Sequence of protein 1:
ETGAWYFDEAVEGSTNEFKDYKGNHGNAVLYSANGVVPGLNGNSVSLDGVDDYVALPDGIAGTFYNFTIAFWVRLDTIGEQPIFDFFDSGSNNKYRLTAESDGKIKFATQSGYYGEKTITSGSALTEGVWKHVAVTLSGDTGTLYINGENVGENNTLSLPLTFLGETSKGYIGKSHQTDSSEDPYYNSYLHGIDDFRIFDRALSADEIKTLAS

Sequence of protein 2:
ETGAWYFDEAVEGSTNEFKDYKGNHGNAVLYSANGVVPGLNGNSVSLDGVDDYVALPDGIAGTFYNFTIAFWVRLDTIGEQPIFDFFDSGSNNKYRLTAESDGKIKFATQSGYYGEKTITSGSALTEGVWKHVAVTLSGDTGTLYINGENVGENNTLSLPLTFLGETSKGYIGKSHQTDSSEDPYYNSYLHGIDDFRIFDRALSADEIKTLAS

These two protein chains interact to form a complex.

Contacts between the two chains:
Residue E84 in protein 2 is in contact with residue S195 in protein 1 (closest heavy-atom distance 2.7 Å).
Residue H183 in protein 2 contacts residue D89 in protein 1 (closest heavy-atom distance 2.7 Å).
Residue L79 in protein 2 contacts residue G134 in protein 1 (closest heavy-atom distance 2.9 Å).
Residue H198 in protein 2 contacts residue T81 in protein 1 (closest heavy-atom distance 2.4 Å).
Residue D89 in protein 2 is in contact with residue H183 in protein 1 (closest heavy-atom distance 2.7 Å).
Residue H198 in protein 2 contacts residue Q85 in protein 1 (closest heavy-atom distance 2.8 Å).
Residue Y120 in protein 2 contacts residue S187 in protein 1 (closest heavy-atom distance 2.7 Å).
Residue I87 in protein 2 is in contact with residue G180 in protein 1 (closest heavy-atom distance 2.7 Å).
Residue L131 in protein 2 interacts with residue G108 in protein 1 (closest heavy-atom distance 2.9 Å).
Residue T72 in protein 2 contacts residue F207 in protein 1 (closest heavy-atom distance 2.9 Å).
Residue G199 in protein 2 contacts residue L51 in protein 1 (closest heavy-atom distance 2.9 Å).
Residue E189 in protein 2 contacts residue Y120 in protein 1 (closest heavy-atom distance 2.6 Å).
Residue S93 in protein 2 is in contact with residue T174 in protein 1 (closest heavy-atom distance 2.9 Å).
Residue S175 in protein 2 contacts residue D62 in protein 1 (closest heavy-atom distance 2.9 Å).
Residue H198 in protein 2 contacts residue D80 in protein 1 (closest heavy-atom distance 2.8 Å).
Residue Y178 in protein 2 contacts residue D89 in protein 1 (closest heavy-atom distance 2.9 Å).
Residue S175 in protein 2 interacts with residue G63 in protein 1 (closest heavy-atom distance 2.8 Å).
Residue G145 in protein 2 is in contact with residue N70 in protein 1 (closest heavy-atom distance 2.9 Å).
Residue L51 in protein 2 is in contact with residue G199 in protein 1 (closest heavy-atom distance 2.9 Å).
Residue G63 in protein 2 interacts with residue S175 in protein 1 (closest heavy-atom distance 2.8 Å).
Residue F75 in protein 2 interacts with residue V139 in protein 1 (closest heavy-atom distance 2.8 Å).
Residue A74 in protein 2 is in contact with residue R205 in protein 1 (closest heavy-atom distance 2.8 Å).
Residue D62 in protein 2 is in contact with residue S175 in protein 1 (closest heavy-atom distance 2.9 Å).
Residue G134 in protein 2 contacts residue L79 in protein 1 (closest heavy-atom distance 2.9 Å).
Residue Q85 in protein 2 contacts residue H198 in protein 1 (closest heavy-atom distance 2.8 Å).
Residue D80 in protein 2 contacts residue H198 in protein 1 (closest heavy-atom distance 2.8 Å).
Residue F71 in protein 2 contacts residue L143 in protein 1 (closest heavy-atom distance 2.9 Å).
Residue D208 in protein 2 is in contact with residue T5 in protein 1 (closest heavy-atom distance 2.7 Å).
Residue T174 in protein 2 interacts with residue S93 in protein 1 (closest heavy-atom distance 2.9 Å).
Residue N70 in protein 2 is in contact with residue G145 in protein 1 (closest heavy-atom distance 2.9 Å).
Residue V139 in protein 2 is in contact with residue F75 in protein 1 (closest heavy-atom distance 2.8 Å).
Residue K137 in protein 2 contacts residue V77 in protein 1 (closest heavy-atom distance 2.8 Å).
Residue R101 in protein 2 interacts with residue D190 in protein 1 (closest heavy-atom distance 2.9 Å).
Residue T81 in protein 2 is in contact with residue H198 in protein 1 (closest heavy-atom distance 2.4 Å).
Residue I179 in protein 2 interacts with residue V58 in protein 1 (closest heavy-atom distance 2.9 Å).
Residue V58 in protein 2 is in contact with residue I179 in protein 1 (closest heavy-atom distance 2.9 Å).
Residue S195 in protein 2 contacts residue E84 in protein 1 (closest heavy-atom distance 2.7 Å).
Residue D202 in protein 2 interacts with residue N47 in protein 1 (closest heavy-atom distance 2.9 Å).
Residue F207 in protein 2 is in contact with residue T72 in protein 1 (closest heavy-atom distance 2.9 Å).
Residue D190 in protein 2 contacts residue R101 in protein 1 (closest heavy-atom distance 2.9 Å).
Residue D89 in protein 2 interacts with residue Y178 in protein 1 (closest heavy-atom distance 2.9 Å).
Residue I73 in protein 2 is in contact with residue V141 in protein 1 (closest heavy-atom distance 2.9 Å).
Residue V141 in protein 2 is in contact with residue I73 in protein 1 (closest heavy-atom distance 2.9 Å).
Residue G108 in protein 2 interacts with residue L131 in protein 1 (closest heavy-atom distance 2.9 Å).
Residue S187 in protein 2 is in contact with residue Y120 in protein 1 (closest heavy-atom distance 2.7 Å).
Residue Y120 in protein 2 is in contact with residue E189 in protein 1 (closest heavy-atom distance 2.6 Å).
Residue E105 in protein 2 contacts residue Y192 in protein 1 (closest heavy-atom distance 2.5 Å).
Residue Y192 in protein 2 is in contact with residue E105 in protein 1 (closest heavy-atom distance 2.5 Å).
Residue R205 in protein 2 interacts with residue A74 in protein 1 (closest heavy-atom distance 2.8 Å).
Residue N47 in protein 2 interacts with residue D202 in protein 1 (closest heavy-atom distance 2.9 Å).
Residue G180 in protein 2 is in contact with residue I87 in protein 1 (closest heavy-atom distance 2.7 Å).
Residue T5 in protein 2 is in contact with residue D208 in protein 1 (closest heavy-atom distance 2.7 Å).
Residue D202 in protein 2 interacts with residue S48 in protein 1 (closest heavy-atom distance 2.6 Å).
Residue V77 in protein 2 contacts residue K137 in protein 1 (closest heavy-atom distance 2.8 Å).
Residue Y9 in protein 2 is in contact with residue F204 in protein 1 (closest heavy-atom distance 2.8 Å).
Residue F204 in protein 2 contacts residue Y9 in protein 1 (closest heavy-atom distance 2.8 Å).
Residue T72 in protein 2 interacts with residue R209 in protein 1 (closest heavy-atom distance 2.8 Å).
Residue S48 in protein 2 contacts residue D202 in protein 1 (closest heavy-atom distance 2.6 Å).
Residue L143 in protein 2 interacts with residue F71 in protein 1 (closest heavy-atom distance 2.9 Å).
Residue R209 in protein 2 interacts with residue T72 in protein 1 (closest heavy-atom distance 2.8 Å).